Sequence of the first protein:
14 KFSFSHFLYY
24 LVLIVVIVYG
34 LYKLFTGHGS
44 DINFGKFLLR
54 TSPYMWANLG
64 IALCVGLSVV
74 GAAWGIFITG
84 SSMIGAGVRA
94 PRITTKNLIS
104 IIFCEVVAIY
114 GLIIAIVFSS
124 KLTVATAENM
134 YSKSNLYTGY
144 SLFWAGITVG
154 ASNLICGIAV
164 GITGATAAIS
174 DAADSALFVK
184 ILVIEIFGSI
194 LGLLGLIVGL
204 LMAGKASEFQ

Sequence of the second protein:
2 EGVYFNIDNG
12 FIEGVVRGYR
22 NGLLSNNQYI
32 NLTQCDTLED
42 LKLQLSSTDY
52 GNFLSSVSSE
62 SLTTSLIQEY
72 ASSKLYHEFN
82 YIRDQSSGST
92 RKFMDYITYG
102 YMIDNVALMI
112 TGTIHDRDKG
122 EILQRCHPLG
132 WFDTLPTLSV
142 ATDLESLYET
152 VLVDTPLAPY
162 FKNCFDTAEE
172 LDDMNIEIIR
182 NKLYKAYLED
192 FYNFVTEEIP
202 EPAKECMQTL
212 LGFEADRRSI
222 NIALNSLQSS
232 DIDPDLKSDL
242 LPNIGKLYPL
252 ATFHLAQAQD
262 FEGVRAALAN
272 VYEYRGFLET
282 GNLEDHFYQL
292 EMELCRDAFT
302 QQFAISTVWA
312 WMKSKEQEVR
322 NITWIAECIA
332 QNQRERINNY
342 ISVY

These two protein chains interact to form a complex.

Contacts between the two chains:
Residue V16 in the second protein is in contact with residue V91 in the first protein (closest heavy-atom distance 4.0 Å).
Residue G15 in the second protein interacts with residue G88 in the first protein (closest heavy-atom distance 3.4 Å).
Residue F304 in the second protein is in contact with residue I81 in the first protein (closest heavy-atom distance 4.5 Å).
Residue D50 in the second protein interacts with residue R92 in the first protein (closest heavy-atom distance 3.4 Å).
Residue F12 in the second protein is in contact with residue V91 in the first protein (closest heavy-atom distance 4.1 Å).
Residue N22 in the second protein is in contact with residue R92 in the first protein (closest heavy-atom distance 3.5 Å).
Residue V4 in the second protein is in contact with residue I165 in the first protein (closest heavy-atom distance 4.9 Å).
Residue R18 in the second protein contacts residue I172 in the first protein (closest heavy-atom distance 3.8 Å).
Residue V16 in the second protein interacts with residue A89 in the first protein (closest heavy-atom distance 4.5 Å).
Residue F304 in the second protein contacts residue S85 in the first protein (closest heavy-atom distance 4.9 Å).
Residue Q303 in the second protein contacts residue T169 in the first protein (closest heavy-atom distance 3.4 Å).
Residue Q303 in the second protein contacts residue A168 in the first protein (closest heavy-atom distance 4.5 Å).
Residue E14 in the second protein interacts with residue I172 in the first protein (closest heavy-atom distance 4.4 Å).
Residue V16 in the second protein interacts with residue G88 in the first protein (closest heavy-atom distance 3.4 Å).
Residue Y5 in the second protein is in contact with residue W77 in the first protein (closest heavy-atom distance 4.6 Å).
Residue G19 in the second protein is in contact with residue R92 in the first protein (closest heavy-atom distance 3.3 Å).
Residue G15 in the second protein is in contact with residue A89 in the first protein (closest heavy-atom distance 3.4 Å).
Residue G23 in the second protein is in contact with residue R92 in the first protein (closest heavy-atom distance 3.6 Å).
Residue F12 in the second protein contacts residue S84 in the first protein (closest heavy-atom distance 3.1 Å).
Residue E2 in the second protein contacts residue I165 in the first protein (closest heavy-atom distance 4.8 Å).
Residue Q303 in the second protein interacts with residue I165 in the first protein (closest heavy-atom distance 4.8 Å).
Residue F12 in the second protein contacts residue I87 in the first protein (closest heavy-atom distance 3.7 Å).
Residue V4 in the second protein contacts residue W77 in the first protein (closest heavy-atom distance 3.1 Å).
Residue N7 in the second protein contacts residue A168 in the first protein (closest heavy-atom distance 4.6 Å).
Residue F304 in the second protein contacts residue I165 in the first protein (closest heavy-atom distance 3.9 Å).
Residue V4 in the second protein contacts residue I81 in the first protein (closest heavy-atom distance 3.6 Å).
Residue N7 in the second protein interacts with residue I81 in the first protein (closest heavy-atom distance 3.4 Å).
Residue F12 in the second protein interacts with residue G88 in the first protein (closest heavy-atom distance 4.0 Å).
Residue N22 in the second protein is in contact with residue A176 in the first protein (closest heavy-atom distance 3.6 Å).
Residue G11 in the second protein interacts with residue S85 in the first protein (closest heavy-atom distance 4.7 Å).
Residue Q303 in the second protein interacts with residue S85 in the first protein (closest heavy-atom distance 4.9 Å).
Residue G15 in the second protein contacts residue S85 in the first protein (closest heavy-atom distance 4.8 Å).
Residue V4 in the second protein contacts residue I161 in the first protein (closest heavy-atom distance 3.8 Å).
Residue Q303 in the second protein is in contact with residue I172 in the first protein (closest heavy-atom distance 3.7 Å).
Residue N7 in the second protein is in contact with residue S84 in the first protein (closest heavy-atom distance 4.6 Å).
Residue G3 in the second protein contacts residue I165 in the first protein (closest heavy-atom distance 4.6 Å).
Residue G11 in the second protein contacts residue S84 in the first protein (closest heavy-atom distance 3.1 Å).
Residue N7 in the second protein contacts residue F80 in the first protein (closest heavy-atom distance 3.3 Å).
Residue N7 in the second protein contacts residue S85 in the first protein (closest heavy-atom distance 4.0 Å).
Residue G15 in the second protein contacts residue I172 in the first protein (closest heavy-atom distance 4.5 Å).
Residue I8 in the second protein contacts residue F80 in the first protein (closest heavy-atom distance 3.5 Å).
Residue N22 in the second protein contacts residue A175 in the first protein (closest heavy-atom distance 3.4 Å).
Residue F304 in the second protein interacts with residue A168 in the first protein (closest heavy-atom distance 4.1 Å).